Contacts between the two chains:
Residue R46 in the first protein contacts residue R46 in the second protein (closest heavy-atom distance 3.5 Å).
Residue R180 in the first protein contacts residue G49 in the second protein (closest heavy-atom distance 4.4 Å).
Residue I101 in the first protein is in contact with residue P98 in the second protein (closest heavy-atom distance 4.3 Å).
Residue R111 in the first protein interacts with residue M66 in the second protein (closest heavy-atom distance 4.1 Å).
Residue Y60 in the first protein is in contact with residue T108 in the second protein (closest heavy-atom distance 4.2 Å).
Residue Q55 in the first protein is in contact with residue V109 in the second protein (closest heavy-atom distance 4.4 Å).
Residue Q55 in the first protein is in contact with residue R46 in the second protein (closest heavy-atom distance 2.9 Å).
Residue Y105 in the first protein interacts with residue F57 in the second protein (closest heavy-atom distance 3.7 Å).
Residue V109 in the first protein is in contact with residue Y60 in the second protein (closest heavy-atom distance 3.6 Å).
Residue A97 in the first protein interacts with residue I101 in the second protein (closest heavy-atom distance 4.2 Å).
Residue V181 in the first protein interacts with residue G49 in the second protein (closest heavy-atom distance 4.2 Å).
Residue P113 in the first protein contacts residue R180 in the second protein (closest heavy-atom distance 3.5 Å).
Residue V181 in the first protein contacts residue T48 in the second protein (closest heavy-atom distance 4.2 Å).
Residue A97 in the first protein is in contact with residue Y105 in the second protein (closest heavy-atom distance 3.0 Å).
Residue R46 in the first protein contacts residue E43 in the second protein (closest heavy-atom distance 3.4 Å).
Residue R183 in the first protein is in contact with residue A47 in the second protein (closest heavy-atom distance 3.3 Å).
Residue T48 in the first protein interacts with residue V181 in the second protein (closest heavy-atom distance 3.7 Å).
Residue L255 in the first protein is in contact with residue V181 in the second protein (closest heavy-atom distance 4.5 Å).
Residue Y105 in the first protein interacts with residue I106 in the second protein (closest heavy-atom distance 3.6 Å).
Residue W182 in the first protein is in contact with residue P113 in the second protein (closest heavy-atom distance 3.8 Å).
Residue T108 in the first protein contacts residue S65 in the second protein (closest heavy-atom distance 3.1 Å).
Residue T108 in the first protein interacts with residue Y60 in the second protein (closest heavy-atom distance 3.7 Å).
Residue I101 in the first protein contacts residue L96 in the second protein (closest heavy-atom distance 3.3 Å).
Residue G49 in the first protein contacts residue R180 in the second protein (closest heavy-atom distance 4.5 Å).
Residue K93 in the first protein is in contact with residue D104 in the second protein (closest heavy-atom distance 2.9 Å).
Residue E43 in the first protein interacts with residue E43 in the second protein (closest heavy-atom distance 3.7 Å).
Residue V181 in the first protein interacts with residue V50 in the second protein (closest heavy-atom distance 3.6 Å).
Residue Q55 in the first protein is in contact with residue Q55 in the second protein (closest heavy-atom distance 3.8 Å).
Residue S65 in the first protein contacts residue T108 in the second protein (closest heavy-atom distance 3.5 Å).
Residue E53 in the first protein interacts with residue R46 in the second protein (closest heavy-atom distance 4.4 Å).
Residue R111 in the first protein interacts with residue S65 in the second protein (closest heavy-atom distance 3.4 Å).
Residue R46 in the first protein contacts residue Q55 in the second protein (closest heavy-atom distance 3.6 Å).
Residue G49 in the first protein contacts residue V181 in the second protein (closest heavy-atom distance 4.1 Å).
Residue Q55 in the first protein contacts residue E53 in the second protein (closest heavy-atom distance 3.6 Å).
Residue R180 in the first protein contacts residue P113 in the second protein (closest heavy-atom distance 3.6 Å).
Residue T48 in the first protein contacts residue R183 in the second protein (closest heavy-atom distance 4.0 Å).
Residue R183 in the first protein contacts residue T48 in the second protein (closest heavy-atom distance 4.0 Å).
Residue V50 in the first protein contacts residue V181 in the second protein (closest heavy-atom distance 3.2 Å).
Residue Y105 in the first protein is in contact with residue V109 in the second protein (closest heavy-atom distance 4.2 Å).
Residue I101 in the first protein contacts residue A97 in the second protein (closest heavy-atom distance 4.2 Å).
Residue N114 in the first protein is in contact with residue R180 in the second protein (closest heavy-atom distance 4.0 Å).
Residue R180 in the first protein interacts with residue N114 in the second protein (closest heavy-atom distance 4.1 Å).
Residue E53 in the first protein contacts residue Q55 in the second protein (closest heavy-atom distance 3.3 Å).
Residue R46 in the first protein is in contact with residue R183 in the second protein (closest heavy-atom distance 4.2 Å).
Residue A47 in the first protein is in contact with residue R183 in the second protein (closest heavy-atom distance 3.3 Å).
Residue W102 in the first protein is in contact with residue Y105 in the second protein (closest heavy-atom distance 3.6 Å).
Residue P113 in the first protein interacts with residue S67 in the second protein (closest heavy-atom distance 4.2 Å).
Residue R132 in the first protein is in contact with residue Y105 in the second protein (closest heavy-atom distance 4.0 Å).
Residue I101 in the first protein interacts with residue I101 in the second protein (closest heavy-atom distance 4.0 Å).
Residue G49 in the first protein contacts residue R183 in the second protein (closest heavy-atom distance 4.2 Å).
Residue D95 in the first protein interacts with residue Y105 in the second protein (closest heavy-atom distance 2.6 Å).
Residue R183 in the first protein contacts residue G49 in the second protein (closest heavy-atom distance 3.7 Å).
Residue P113 in the first protein contacts residue W182 in the second protein (closest heavy-atom distance 3.8 Å).
Residue Q107 in the first protein is in contact with residue K93 in the second protein (closest heavy-atom distance 3.6 Å).
Residue Y105 in the first protein is in contact with residue Y105 in the second protein (closest heavy-atom distance 3.6 Å).
Residue G49 in the first protein interacts with residue W182 in the second protein (closest heavy-atom distance 4.5 Å).
Residue E43 in the first protein is in contact with residue R46 in the second protein (closest heavy-atom distance 3.6 Å).
Residue R183 in the first protein contacts residue R46 in the second protein (closest heavy-atom distance 3.9 Å).
Residue Y60 in the first protein is in contact with residue V109 in the second protein (closest heavy-atom distance 3.6 Å).
Residue D104 in the first protein interacts with residue K93 in the second protein (closest heavy-atom distance 3.2 Å).

This data describes a binding interaction between two proteins.

Sequence of the first protein:
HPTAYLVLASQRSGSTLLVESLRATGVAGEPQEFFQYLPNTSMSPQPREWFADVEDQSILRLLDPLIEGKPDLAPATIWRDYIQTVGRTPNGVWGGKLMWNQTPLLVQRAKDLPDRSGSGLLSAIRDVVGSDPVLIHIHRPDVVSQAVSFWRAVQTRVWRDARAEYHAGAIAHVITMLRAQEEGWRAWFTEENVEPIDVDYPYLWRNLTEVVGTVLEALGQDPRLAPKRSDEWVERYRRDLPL

Sequence of the second protein:
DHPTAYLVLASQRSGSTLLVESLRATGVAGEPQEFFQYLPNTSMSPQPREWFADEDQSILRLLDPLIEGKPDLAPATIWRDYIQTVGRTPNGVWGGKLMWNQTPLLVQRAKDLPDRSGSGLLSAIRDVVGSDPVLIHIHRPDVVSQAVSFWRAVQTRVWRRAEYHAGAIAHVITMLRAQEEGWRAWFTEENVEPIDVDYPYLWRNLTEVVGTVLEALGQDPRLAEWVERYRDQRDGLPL